Contacts between the two chains:
Residue L501 in chain B contacts residue L6 in chain A (closest heavy-atom distance 4.4 Å).
Residue R498 in chain B interacts with residue K13 in chain A (closest heavy-atom distance 3.6 Å).
Residue D496 in chain B interacts with residue K13 in chain A (closest heavy-atom distance 3.0 Å).

Sequence of chain B:
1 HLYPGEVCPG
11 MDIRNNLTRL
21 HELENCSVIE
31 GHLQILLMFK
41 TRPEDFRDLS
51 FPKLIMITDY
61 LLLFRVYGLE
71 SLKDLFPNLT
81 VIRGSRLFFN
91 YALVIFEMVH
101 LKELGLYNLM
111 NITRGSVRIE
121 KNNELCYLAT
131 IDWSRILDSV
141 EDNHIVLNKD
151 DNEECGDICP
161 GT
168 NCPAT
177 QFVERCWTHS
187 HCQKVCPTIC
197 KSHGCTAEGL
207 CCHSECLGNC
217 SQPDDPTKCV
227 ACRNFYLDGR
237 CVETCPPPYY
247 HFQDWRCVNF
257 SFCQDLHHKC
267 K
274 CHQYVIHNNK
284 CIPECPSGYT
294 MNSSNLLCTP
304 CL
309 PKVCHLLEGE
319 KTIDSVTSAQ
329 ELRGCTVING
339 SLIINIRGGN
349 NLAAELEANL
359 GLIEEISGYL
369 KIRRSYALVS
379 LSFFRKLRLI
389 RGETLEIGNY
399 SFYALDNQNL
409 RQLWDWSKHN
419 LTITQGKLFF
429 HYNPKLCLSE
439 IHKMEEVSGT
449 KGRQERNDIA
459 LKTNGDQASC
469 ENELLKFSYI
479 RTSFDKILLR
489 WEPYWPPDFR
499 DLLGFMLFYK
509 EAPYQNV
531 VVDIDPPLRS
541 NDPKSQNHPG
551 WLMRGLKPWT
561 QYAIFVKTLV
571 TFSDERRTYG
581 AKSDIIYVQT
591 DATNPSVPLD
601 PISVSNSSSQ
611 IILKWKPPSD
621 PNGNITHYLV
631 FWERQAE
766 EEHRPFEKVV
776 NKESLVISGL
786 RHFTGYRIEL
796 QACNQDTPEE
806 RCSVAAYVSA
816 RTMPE

Sequence of chain A:
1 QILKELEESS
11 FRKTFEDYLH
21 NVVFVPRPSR

The following describes two proteins that form a bound complex.